Contacts between the two chains:
Residue K90 in chain A is in contact with residue C17 in chain B (closest heavy-atom distance 4.2 Å).
Residue K38 in chain A contacts residue R36 in chain B (closest heavy-atom distance 3.7 Å).
Residue E72 in chain A interacts with residue D15 in chain B (closest heavy-atom distance 3.8 Å).
Residue H75 in chain A is in contact with residue A78 in chain B (closest heavy-atom distance 4.4 Å).
Residue S37 in chain A is in contact with residue D43 in chain B (closest heavy-atom distance 3.8 Å).
Residue S80 in chain A is in contact with residue T5 in chain B (closest heavy-atom distance 3.8 Å).
Residue K101 in chain A contacts residue C80 in chain B (closest heavy-atom distance 3.7 Å).
Residue Q99 in chain A interacts with residue K10 in chain B (closest heavy-atom distance 3.4 Å).
Residue I73 in chain A interacts with residue D15 in chain B (closest heavy-atom distance 4.3 Å).
Residue K90 in chain A interacts with residue D46 in chain B (closest heavy-atom distance 4.4 Å).
Residue N103 in chain A interacts with residue E82 in chain B (closest heavy-atom distance 2.9 Å).
Residue S80 in chain A interacts with residue E82 in chain B (closest heavy-atom distance 2.5 Å).
Residue N103 in chain A contacts residue C80 in chain B (closest heavy-atom distance 3.4 Å).
Residue K36 in chain A contacts residue P40 in chain B (closest heavy-atom distance 2.8 Å).
Residue R9 in chain A contacts residue K47 in chain B (closest heavy-atom distance 3.9 Å).
Residue H75 in chain A contacts residue S79 in chain B (closest heavy-atom distance 2.7 Å).
Residue D85 in chain A interacts with residue M77 in chain B (closest heavy-atom distance 4.0 Å).
Residue D74 in chain A is in contact with residue S79 in chain B (closest heavy-atom distance 3.8 Å).
Residue P78 in chain A interacts with residue E82 in chain B (closest heavy-atom distance 4.2 Å).
Residue F79 in chain A is in contact with residue V84 in chain B (closest heavy-atom distance 4.1 Å).
Residue D74 in chain A contacts residue C80 in chain B (closest heavy-atom distance 2.9 Å).
Residue K68 in chain A interacts with residue D15 in chain B (closest heavy-atom distance 3.9 Å).
Residue D85 in chain A interacts with residue E49 in chain B (closest heavy-atom distance 4.2 Å).
Residue L77 in chain A is in contact with residue C80 in chain B (closest heavy-atom distance 4.3 Å).
Residue N98 in chain A interacts with residue Y14 in chain B (closest heavy-atom distance 3.9 Å).
Residue W83 in chain A contacts residue N3 in chain B (closest heavy-atom distance 3.8 Å).
Residue S86 in chain A interacts with residue K47 in chain B (closest heavy-atom distance 3.9 Å).
Residue D85 in chain A interacts with residue A48 in chain B (closest heavy-atom distance 2.9 Å).
Residue D85 in chain A interacts with residue D45 in chain B (closest heavy-atom distance 4.2 Å).
Residue H75 in chain A interacts with residue C80 in chain B (closest heavy-atom distance 3.0 Å).
Residue P78 in chain A interacts with residue S79 in chain B (closest heavy-atom distance 3.9 Å).
Residue H75 in chain A interacts with residue C17 in chain B (closest heavy-atom distance 3.6 Å).
Residue Q99 in chain A is in contact with residue W81 in chain B (closest heavy-atom distance 3.4 Å).
Residue K36 in chain A contacts residue D43 in chain B (closest heavy-atom distance 4.3 Å).
Residue K90 in chain A contacts residue D45 in chain B (closest heavy-atom distance 2.9 Å).
Residue W83 in chain A contacts residue L86 in chain B (closest heavy-atom distance 3.3 Å).
Residue D74 in chain A contacts residue C17 in chain B (closest heavy-atom distance 3.5 Å).
Residue D85 in chain A contacts residue D46 in chain B (closest heavy-atom distance 3.7 Å).
Residue G102 in chain A interacts with residue W81 in chain B (closest heavy-atom distance 4.3 Å).
Residue P78 in chain A is in contact with residue C80 in chain B (closest heavy-atom distance 3.7 Å).
Residue N13 in chain A contacts residue D45 in chain B (closest heavy-atom distance 4.2 Å).
Residue W83 in chain A contacts residue A48 in chain B (closest heavy-atom distance 4.0 Å).
Residue F79 in chain A interacts with residue M77 in chain B (closest heavy-atom distance 3.8 Å).
Residue I73 in chain A contacts residue C17 in chain B (closest heavy-atom distance 3.0 Å).
Residue F79 in chain A contacts residue S79 in chain B (closest heavy-atom distance 2.9 Å).
Residue E72 in chain A is in contact with residue G16 in chain B (closest heavy-atom distance 3.6 Å).
Residue F79 in chain A contacts residue L86 in chain B (closest heavy-atom distance 4.3 Å).
Residue D85 in chain A is in contact with residue K47 in chain B (closest heavy-atom distance 3.0 Å).
Residue D74 in chain A is in contact with residue Y14 in chain B (closest heavy-atom distance 2.5 Å).
Residue A76 in chain A is in contact with residue C80 in chain B (closest heavy-atom distance 4.2 Å).
Residue E72 in chain A interacts with residue Y14 in chain B (closest heavy-atom distance 3.8 Å).
Residue F79 in chain A is in contact with residue A48 in chain B (closest heavy-atom distance 3.9 Å).
Residue N98 in chain A contacts residue W81 in chain B (closest heavy-atom distance 3.6 Å).
Residue D74 in chain A is in contact with residue W81 in chain B (closest heavy-atom distance 4.4 Å).
Residue K38 in chain A interacts with residue D15 in chain B (closest heavy-atom distance 2.7 Å).
Residue I73 in chain A interacts with residue G16 in chain B (closest heavy-atom distance 3.2 Å).
Residue S80 in chain A is in contact with residue V84 in chain B (closest heavy-atom distance 3.5 Å).
Residue G102 in chain A is in contact with residue C80 in chain B (closest heavy-atom distance 3.3 Å).
Residue D74 in chain A is in contact with residue G16 in chain B (closest heavy-atom distance 3.6 Å).
Residue H75 in chain A is in contact with residue M77 in chain B (closest heavy-atom distance 4.1 Å).

Sequence of chain B:
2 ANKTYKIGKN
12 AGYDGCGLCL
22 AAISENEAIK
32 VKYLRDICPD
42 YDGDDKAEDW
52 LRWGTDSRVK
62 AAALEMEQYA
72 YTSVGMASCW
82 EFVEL

These two protein chains interact to form a complex.

Sequence of chain A:
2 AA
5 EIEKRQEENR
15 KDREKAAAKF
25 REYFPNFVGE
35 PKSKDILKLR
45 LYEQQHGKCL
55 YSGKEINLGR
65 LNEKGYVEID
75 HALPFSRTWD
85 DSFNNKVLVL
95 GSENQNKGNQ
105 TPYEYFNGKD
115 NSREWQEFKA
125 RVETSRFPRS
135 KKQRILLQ